Sequence of the first protein:
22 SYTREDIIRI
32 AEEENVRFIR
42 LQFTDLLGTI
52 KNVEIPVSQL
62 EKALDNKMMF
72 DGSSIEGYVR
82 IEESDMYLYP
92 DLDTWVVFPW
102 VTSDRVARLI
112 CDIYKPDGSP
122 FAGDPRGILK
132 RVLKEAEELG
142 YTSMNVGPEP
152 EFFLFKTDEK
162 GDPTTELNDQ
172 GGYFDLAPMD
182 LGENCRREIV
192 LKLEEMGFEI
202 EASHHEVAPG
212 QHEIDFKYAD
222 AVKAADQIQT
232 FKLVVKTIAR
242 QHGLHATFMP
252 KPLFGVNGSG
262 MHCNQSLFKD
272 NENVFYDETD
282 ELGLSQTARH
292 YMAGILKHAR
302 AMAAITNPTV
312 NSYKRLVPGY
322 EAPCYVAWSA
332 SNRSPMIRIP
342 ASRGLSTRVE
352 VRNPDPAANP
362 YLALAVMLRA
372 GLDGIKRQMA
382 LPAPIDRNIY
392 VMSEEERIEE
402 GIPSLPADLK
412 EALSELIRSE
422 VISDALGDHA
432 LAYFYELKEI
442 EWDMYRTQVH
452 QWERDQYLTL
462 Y

Residue-level contacts at the interface:
Residue I441 in the first protein is in contact with residue F9 in the second protein (closest heavy-atom distance 4.2 Å).
Residue Y79 in the first protein interacts with residue R8 in the second protein (closest heavy-atom distance 3.3 Å).
Residue I82 in the first protein interacts with residue I2 in the second protein (closest heavy-atom distance 4.4 Å).
Residue I82 in the first protein is in contact with residue L1 in the second protein (closest heavy-atom distance 4.8 Å).
Residue Y79 in the first protein contacts residue E5 in the second protein (closest heavy-atom distance 3.6 Å).
Residue Y79 in the first protein contacts residue I2 in the second protein (closest heavy-atom distance 4.2 Å).
Residue E442 in the first protein interacts with residue F9 in the second protein (closest heavy-atom distance 4.3 Å).
Residue G78 in the first protein is in contact with residue E5 in the second protein (closest heavy-atom distance 4.5 Å).
Residue I441 in the first protein is in contact with residue L6 in the second protein (closest heavy-atom distance 4.0 Å).
Residue M445 in the first protein is in contact with residue F9 in the second protein (closest heavy-atom distance 3.8 Å).
Residue M445 in the first protein contacts residue L6 in the second protein (closest heavy-atom distance 4.7 Å).
Residue L48 in the first protein interacts with residue R8 in the second protein (closest heavy-atom distance 4.5 Å).
Residue Y79 in the first protein interacts with residue L6 in the second protein (closest heavy-atom distance 3.6 Å).
Residue V80 in the first protein interacts with residue I2 in the second protein (closest heavy-atom distance 4.6 Å).
Residue Y79 in the first protein contacts residue F9 in the second protein (closest heavy-atom distance 3.8 Å).
Residue R81 in the first protein is in contact with residue I2 in the second protein (closest heavy-atom distance 3.4 Å).
Residue M445 in the first protein is in contact with residue F10 in the second protein (closest heavy-atom distance 4.1 Å).
Residue I441 in the first protein contacts residue I2 in the second protein (closest heavy-atom distance 4.9 Å).
Residue R81 in the first protein interacts with residue E5 in the second protein (closest heavy-atom distance 2.7 Å).

Sequence of the second protein:
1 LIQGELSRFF

These two protein chains interact to form a complex.